Sequence of protein 2:
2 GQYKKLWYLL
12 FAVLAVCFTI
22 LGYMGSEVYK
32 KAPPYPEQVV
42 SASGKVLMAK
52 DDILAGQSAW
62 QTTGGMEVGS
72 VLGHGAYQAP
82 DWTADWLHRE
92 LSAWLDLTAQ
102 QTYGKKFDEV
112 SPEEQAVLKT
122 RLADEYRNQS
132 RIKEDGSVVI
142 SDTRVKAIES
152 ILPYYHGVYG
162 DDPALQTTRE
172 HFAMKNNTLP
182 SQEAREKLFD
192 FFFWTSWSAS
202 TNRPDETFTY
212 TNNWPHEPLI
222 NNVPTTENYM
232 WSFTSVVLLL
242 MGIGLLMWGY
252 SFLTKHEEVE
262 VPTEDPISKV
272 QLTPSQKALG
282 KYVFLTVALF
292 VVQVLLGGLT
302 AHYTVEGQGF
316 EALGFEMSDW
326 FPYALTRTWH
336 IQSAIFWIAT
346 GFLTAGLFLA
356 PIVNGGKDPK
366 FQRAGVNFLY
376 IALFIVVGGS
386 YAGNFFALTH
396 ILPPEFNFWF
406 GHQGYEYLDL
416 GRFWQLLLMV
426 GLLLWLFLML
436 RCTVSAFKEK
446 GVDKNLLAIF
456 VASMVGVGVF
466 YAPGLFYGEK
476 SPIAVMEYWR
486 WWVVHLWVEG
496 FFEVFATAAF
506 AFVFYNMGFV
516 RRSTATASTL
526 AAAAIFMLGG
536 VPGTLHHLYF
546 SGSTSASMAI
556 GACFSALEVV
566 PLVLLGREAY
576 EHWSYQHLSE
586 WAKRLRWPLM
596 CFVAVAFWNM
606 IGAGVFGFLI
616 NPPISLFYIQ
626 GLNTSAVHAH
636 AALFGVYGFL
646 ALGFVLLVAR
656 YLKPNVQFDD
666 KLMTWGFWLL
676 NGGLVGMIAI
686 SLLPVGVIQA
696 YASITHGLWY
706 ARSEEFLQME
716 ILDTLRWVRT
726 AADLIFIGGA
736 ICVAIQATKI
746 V

Contacts between the two chains:
Residue A574 in protein 1 interacts with residue W249 in protein 2 (closest heavy-atom distance 3.7 Å).
Residue E114 in protein 1 is in contact with residue T121 in protein 2 (closest heavy-atom distance 3.8 Å).
Residue M605 in protein 1 is in contact with residue W249 in protein 2 (closest heavy-atom distance 3.9 Å).
Residue Y230 in protein 1 is in contact with residue I699 in protein 2 (closest heavy-atom distance 4.0 Å).
Residue T227 in protein 1 interacts with residue T700 in protein 2 (closest heavy-atom distance 3.2 Å).
Residue L241 in protein 1 is in contact with residue G609 in protein 2 (closest heavy-atom distance 3.4 Å).
Residue V598 in protein 1 is in contact with residue W249 in protein 2 (closest heavy-atom distance 3.8 Å).
Residue V118 in protein 1 is in contact with residue V118 in protein 2 (closest heavy-atom distance 3.4 Å).
Residue Y575 in protein 1 interacts with residue S252 in protein 2 (closest heavy-atom distance 3.2 Å).
Residue I699 in protein 1 is in contact with residue M231 in protein 2 (closest heavy-atom distance 3.6 Å).
Residue V238 in protein 1 contacts residue L614 in protein 2 (closest heavy-atom distance 3.7 Å).
Residue V568 in protein 1 interacts with residue G245 in protein 2 (closest heavy-atom distance 3.4 Å).
Residue V610 in protein 1 is in contact with residue L241 in protein 2 (closest heavy-atom distance 3.5 Å).
Residue W249 in protein 1 contacts residue A574 in protein 2 (closest heavy-atom distance 3.7 Å).
Residue L614 in protein 1 interacts with residue F234 in protein 2 (closest heavy-atom distance 3.7 Å).
Residue T121 in protein 1 is in contact with residue E114 in protein 2 (closest heavy-atom distance 3.8 Å).
Residue G609 in protein 1 interacts with residue L241 in protein 2 (closest heavy-atom distance 3.4 Å).
Residue Y575 in protein 1 is in contact with residue F253 in protein 2 (closest heavy-atom distance 3.8 Å).
Residue I699 in protein 1 interacts with residue T227 in protein 2 (closest heavy-atom distance 4.0 Å).
Residue M248 in protein 1 interacts with residue M248 in protein 2 (closest heavy-atom distance 3.9 Å).
Residue G571 in protein 1 interacts with residue W249 in protein 2 (closest heavy-atom distance 3.8 Å).
Residue A574 in protein 1 contacts residue F253 in protein 2 (closest heavy-atom distance 3.7 Å).
Residue V610 in protein 1 contacts residue V238 in protein 2 (closest heavy-atom distance 4.0 Å).
Residue G245 in protein 1 contacts residue V568 in protein 2 (closest heavy-atom distance 3.3 Å).
Residue S252 in protein 1 interacts with residue R572 in protein 2 (closest heavy-atom distance 3.8 Å).
Residue E114 in protein 1 interacts with residue V118 in protein 2 (closest heavy-atom distance 3.8 Å).
Residue T700 in protein 1 interacts with residue T227 in protein 2 (closest heavy-atom distance 3.2 Å).
Residue W249 in protein 1 contacts residue M605 in protein 2 (closest heavy-atom distance 3.9 Å).
Residue V118 in protein 1 interacts with residue E114 in protein 2 (closest heavy-atom distance 3.8 Å).
Residue W249 in protein 1 is in contact with residue V598 in protein 2 (closest heavy-atom distance 3.8 Å).
Residue M605 in protein 1 interacts with residue G245 in protein 2 (closest heavy-atom distance 3.2 Å).
Residue V610 in protein 1 interacts with residue M242 in protein 2 (closest heavy-atom distance 3.9 Å).
Residue L614 in protein 1 is in contact with residue V238 in protein 2 (closest heavy-atom distance 3.6 Å).
Residue S252 in protein 1 interacts with residue G571 in protein 2 (closest heavy-atom distance 3.1 Å).
Residue Y623 in protein 1 interacts with residue Y230 in protein 2 (closest heavy-atom distance 3.5 Å).
Residue Y230 in protein 1 is in contact with residue Y623 in protein 2 (closest heavy-atom distance 3.5 Å).
Residue R572 in protein 1 contacts residue S252 in protein 2 (closest heavy-atom distance 3.8 Å).
Residue F234 in protein 1 interacts with residue S620 in protein 2 (closest heavy-atom distance 3.9 Å).
Residue F253 in protein 1 is in contact with residue Y575 in protein 2 (closest heavy-atom distance 3.8 Å).
Residue S620 in protein 1 contacts residue F234 in protein 2 (closest heavy-atom distance 3.9 Å).
Residue L241 in protein 1 contacts residue F613 in protein 2 (closest heavy-atom distance 3.8 Å).
Residue M242 in protein 1 interacts with residue V610 in protein 2 (closest heavy-atom distance 3.9 Å).
Residue F613 in protein 1 contacts residue L241 in protein 2 (closest heavy-atom distance 3.8 Å).
Residue V238 in protein 1 contacts residue V610 in protein 2 (closest heavy-atom distance 4.0 Å).
Residue L569 in protein 1 is in contact with residue L569 in protein 2 (closest heavy-atom distance 3.6 Å).
Residue T227 in protein 1 contacts residue I699 in protein 2 (closest heavy-atom distance 4.0 Å).
Residue F253 in protein 1 interacts with residue A574 in protein 2 (closest heavy-atom distance 3.7 Å).
Residue S252 in protein 1 interacts with residue Y575 in protein 2 (closest heavy-atom distance 3.2 Å).
Residue M231 in protein 1 is in contact with residue I699 in protein 2 (closest heavy-atom distance 3.6 Å).
Residue T227 in protein 1 interacts with residue Y696 in protein 2 (closest heavy-atom distance 3.6 Å).
Residue G571 in protein 1 interacts with residue S252 in protein 2 (closest heavy-atom distance 3.1 Å).
Residue F602 in protein 1 is in contact with residue W249 in protein 2 (closest heavy-atom distance 3.8 Å).
Residue I699 in protein 1 interacts with residue Y230 in protein 2 (closest heavy-atom distance 4.0 Å).
Residue W249 in protein 1 interacts with residue F602 in protein 2 (closest heavy-atom distance 3.8 Å).
Residue F234 in protein 1 is in contact with residue L614 in protein 2 (closest heavy-atom distance 3.7 Å).
Residue Y696 in protein 1 contacts residue T227 in protein 2 (closest heavy-atom distance 3.6 Å).
Residue Y230 in protein 1 is in contact with residue Y230 in protein 2 (closest heavy-atom distance 3.4 Å).
Residue G245 in protein 1 is in contact with residue M605 in protein 2 (closest heavy-atom distance 3.2 Å).
Residue L241 in protein 1 is in contact with residue V610 in protein 2 (closest heavy-atom distance 3.5 Å).
Residue W249 in protein 1 is in contact with residue G571 in protein 2 (closest heavy-atom distance 3.8 Å).

This data describes a binding interaction between two proteins.

Sequence of protein 1:
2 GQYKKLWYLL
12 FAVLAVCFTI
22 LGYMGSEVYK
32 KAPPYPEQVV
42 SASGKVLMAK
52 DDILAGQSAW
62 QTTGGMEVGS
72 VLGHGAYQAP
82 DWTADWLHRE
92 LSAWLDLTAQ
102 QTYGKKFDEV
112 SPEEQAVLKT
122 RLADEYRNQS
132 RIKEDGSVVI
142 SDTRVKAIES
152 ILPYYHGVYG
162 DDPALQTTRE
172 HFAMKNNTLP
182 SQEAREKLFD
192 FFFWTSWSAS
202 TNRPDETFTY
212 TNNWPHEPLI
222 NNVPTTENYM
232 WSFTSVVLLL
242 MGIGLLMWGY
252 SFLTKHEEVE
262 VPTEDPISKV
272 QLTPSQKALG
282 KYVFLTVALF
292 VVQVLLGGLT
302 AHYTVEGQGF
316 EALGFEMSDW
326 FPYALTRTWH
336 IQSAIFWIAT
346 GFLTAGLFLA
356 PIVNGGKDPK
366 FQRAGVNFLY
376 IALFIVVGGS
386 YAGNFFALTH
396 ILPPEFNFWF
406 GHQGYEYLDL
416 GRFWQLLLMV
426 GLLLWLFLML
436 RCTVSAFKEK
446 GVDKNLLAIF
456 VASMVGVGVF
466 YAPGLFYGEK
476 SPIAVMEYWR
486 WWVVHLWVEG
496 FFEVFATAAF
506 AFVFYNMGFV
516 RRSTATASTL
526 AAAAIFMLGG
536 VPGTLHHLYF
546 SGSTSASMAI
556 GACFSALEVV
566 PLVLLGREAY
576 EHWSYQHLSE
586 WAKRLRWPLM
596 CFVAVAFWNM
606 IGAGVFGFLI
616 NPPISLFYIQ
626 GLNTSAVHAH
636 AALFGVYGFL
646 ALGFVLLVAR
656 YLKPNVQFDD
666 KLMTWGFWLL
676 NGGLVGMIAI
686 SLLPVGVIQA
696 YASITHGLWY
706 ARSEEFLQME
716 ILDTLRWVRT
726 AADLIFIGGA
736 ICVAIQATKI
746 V